Sequence of protein 2:
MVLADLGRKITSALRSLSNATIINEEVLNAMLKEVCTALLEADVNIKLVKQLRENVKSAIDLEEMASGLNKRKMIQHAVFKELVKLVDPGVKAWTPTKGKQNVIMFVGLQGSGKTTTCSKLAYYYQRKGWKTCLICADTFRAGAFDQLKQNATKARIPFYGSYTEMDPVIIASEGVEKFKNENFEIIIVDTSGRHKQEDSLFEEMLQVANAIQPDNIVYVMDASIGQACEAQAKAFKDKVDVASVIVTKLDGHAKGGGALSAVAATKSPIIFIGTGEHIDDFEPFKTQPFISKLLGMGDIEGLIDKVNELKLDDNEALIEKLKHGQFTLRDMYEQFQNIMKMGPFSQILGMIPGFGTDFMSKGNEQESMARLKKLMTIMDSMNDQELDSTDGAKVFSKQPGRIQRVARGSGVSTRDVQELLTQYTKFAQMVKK

Sequence of protein 1:
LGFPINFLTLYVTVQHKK

Interface contacts:
Residue K311 in protein 2 contacts residue L1 in protein 1 (closest heavy-atom distance 4.9 Å).
Residue I352 in protein 2 is in contact with residue V14 in protein 1 (closest heavy-atom distance 3.2 Å).
Residue F427 in protein 2 contacts residue Q15 in protein 1 (closest heavy-atom distance 4.1 Å).
Residue M351 in protein 2 is in contact with residue L10 in protein 1 (closest heavy-atom distance 4.4 Å).
Residue K426 in protein 2 is in contact with residue Q15 in protein 1 (closest heavy-atom distance 4.1 Å).
Residue I352 in protein 2 contacts residue T13 in protein 1 (closest heavy-atom distance 4.2 Å).
Residue M351 in protein 2 is in contact with residue V14 in protein 1 (closest heavy-atom distance 3.1 Å).
Residue M351 in protein 2 interacts with residue T13 in protein 1 (closest heavy-atom distance 4.5 Å).

These two protein chains interact to form a complex.